The following describes two proteins that form a bound complex.

Sequence of protein 2:
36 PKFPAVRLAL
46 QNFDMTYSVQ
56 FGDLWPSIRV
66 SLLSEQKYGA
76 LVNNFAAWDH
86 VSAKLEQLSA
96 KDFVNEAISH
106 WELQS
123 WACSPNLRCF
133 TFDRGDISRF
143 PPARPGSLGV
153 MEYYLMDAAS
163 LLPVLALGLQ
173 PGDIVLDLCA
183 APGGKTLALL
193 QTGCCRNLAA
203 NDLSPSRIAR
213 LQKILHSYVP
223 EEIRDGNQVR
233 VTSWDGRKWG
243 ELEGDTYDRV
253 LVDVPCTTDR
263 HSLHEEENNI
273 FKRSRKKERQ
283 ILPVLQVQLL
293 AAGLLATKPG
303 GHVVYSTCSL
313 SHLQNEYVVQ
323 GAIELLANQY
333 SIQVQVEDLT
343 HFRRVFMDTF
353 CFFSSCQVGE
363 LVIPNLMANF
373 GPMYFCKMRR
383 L

Interface contacts:
Residue W83 in protein 2 interacts with residue R153 in protein 1 (closest heavy-atom distance 4.3 Å).
Residue A82 in protein 2 contacts residue R153 in protein 1 (closest heavy-atom distance 3.3 Å).
Residue L150 in protein 2 is in contact with residue K150 in protein 1 (closest heavy-atom distance 3.7 Å).
Residue A81 in protein 2 interacts with residue R153 in protein 1 (closest heavy-atom distance 3.2 Å).
Residue H85 in protein 2 is in contact with residue D149 in protein 1 (closest heavy-atom distance 4.7 Å).
Residue L150 in protein 2 is in contact with residue R153 in protein 1 (closest heavy-atom distance 3.3 Å).
Residue F80 in protein 2 interacts with residue R153 in protein 1 (closest heavy-atom distance 3.3 Å).
Residue W83 in protein 2 is in contact with residue L156 in protein 1 (closest heavy-atom distance 4.0 Å).
Residue S149 in protein 2 is in contact with residue A146 in protein 1 (closest heavy-atom distance 3.8 Å).
Residue L150 in protein 2 is in contact with residue A146 in protein 1 (closest heavy-atom distance 4.1 Å).
Residue D84 in protein 2 is in contact with residue L156 in protein 1 (closest heavy-atom distance 3.4 Å).
Residue D84 in protein 2 interacts with residue R153 in protein 1 (closest heavy-atom distance 4.8 Å).

Sequence of protein 1:
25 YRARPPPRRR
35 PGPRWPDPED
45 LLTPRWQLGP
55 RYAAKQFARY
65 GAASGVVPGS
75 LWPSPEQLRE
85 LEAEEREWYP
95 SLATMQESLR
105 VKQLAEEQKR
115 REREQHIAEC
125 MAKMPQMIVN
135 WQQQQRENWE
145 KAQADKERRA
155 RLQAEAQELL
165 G